Interface contacts:
Residue E204 in protein 2 contacts residue P154 in protein 1 (closest heavy-atom distance 3.2 Å).
Residue H132 in protein 2 contacts residue T16 in protein 1 (closest heavy-atom distance 3.3 Å).
Residue Q162 in protein 2 interacts with residue S196 in protein 1 (closest heavy-atom distance 3.5 Å).
Residue D221 in protein 2 is in contact with residue R215 in protein 1 (closest heavy-atom distance 2.9 Å).
Residue H203 in protein 2 interacts with residue V200 in protein 1 (closest heavy-atom distance 3.1 Å).
Residue R161 in protein 2 is in contact with residue L198 in protein 1 (closest heavy-atom distance 3.5 Å).
Residue K207 in protein 2 contacts residue E208 in protein 1 (closest heavy-atom distance 3.4 Å).
Residue E159 in protein 2 contacts residue V200 in protein 1 (closest heavy-atom distance 3.4 Å).
Residue L160 in protein 2 is in contact with residue F193 in protein 1 (closest heavy-atom distance 3.4 Å).
Residue E159 in protein 2 contacts residue S194 in protein 1 (closest heavy-atom distance 2.2 Å).
Residue Q162 in protein 2 contacts residue S195 in protein 1 (closest heavy-atom distance 2.2 Å).
Residue E253 in protein 2 is in contact with residue R250 in protein 1 (closest heavy-atom distance 3.5 Å).
Residue A217 in protein 2 is in contact with residue R215 in protein 1 (closest heavy-atom distance 3.5 Å).
Residue E159 in protein 2 is in contact with residue G192 in protein 1 (closest heavy-atom distance 3.5 Å).
Residue E260 in protein 2 is in contact with residue R33 in protein 1 (closest heavy-atom distance 3.3 Å).
Residue Q162 in protein 2 is in contact with residue S194 in protein 1 (closest heavy-atom distance 2.9 Å).
Residue L160 in protein 2 is in contact with residue S194 in protein 1 (closest heavy-atom distance 2.8 Å).
Residue E204 in protein 2 interacts with residue E202 in protein 1 (closest heavy-atom distance 2.6 Å).
Residue E204 in protein 2 is in contact with residue N153 in protein 1 (closest heavy-atom distance 3.4 Å).
Residue S264 in protein 2 interacts with residue F61 in protein 1 (closest heavy-atom distance 3.6 Å).
Residue T136 in protein 2 interacts with residue P18 in protein 1 (closest heavy-atom distance 3.3 Å).
Residue H132 in protein 2 is in contact with residue L15 in protein 1 (closest heavy-atom distance 3.4 Å).
Residue T256 in protein 2 contacts residue R33 in protein 1 (closest heavy-atom distance 3.4 Å).
Residue S264 in protein 2 interacts with residue R33 in protein 1 (closest heavy-atom distance 3.3 Å).
Residue R224 in protein 2 contacts residue D234 in protein 1 (closest heavy-atom distance 3.5 Å).
Residue L160 in protein 2 is in contact with residue G192 in protein 1 (closest heavy-atom distance 2.9 Å).
Residue I252 in protein 2 is in contact with residue I295 in protein 1 (closest heavy-atom distance 3.4 Å).
Residue L157 in protein 2 interacts with residue G190 in protein 1 (closest heavy-atom distance 3.4 Å).
Residue A230 in protein 2 is in contact with residue D234 in protein 1 (closest heavy-atom distance 3.1 Å).
Residue I252 in protein 2 interacts with residue P296 in protein 1 (closest heavy-atom distance 3.5 Å).
Residue E204 in protein 2 interacts with residue A155 in protein 1 (closest heavy-atom distance 2.9 Å).
Residue P229 in protein 2 is in contact with residue D234 in protein 1 (closest heavy-atom distance 3.7 Å).
Residue R184 in protein 2 interacts with residue S189 in protein 1 (closest heavy-atom distance 2.8 Å).
Residue R161 in protein 2 interacts with residue S194 in protein 1 (closest heavy-atom distance 3.7 Å).
Residue E204 in protein 2 contacts residue R184 in protein 1 (closest heavy-atom distance 2.3 Å).
Residue R224 in protein 2 is in contact with residue I233 in protein 1 (closest heavy-atom distance 2.7 Å).
Residue D221 in protein 2 contacts residue P18 in protein 1 (closest heavy-atom distance 3.3 Å).
Residue R224 in protein 2 interacts with residue A219 in protein 1 (closest heavy-atom distance 3.5 Å).
Residue R224 in protein 2 interacts with residue R22 in protein 1 (closest heavy-atom distance 3.2 Å).
Residue R161 in protein 2 is in contact with residue E199 in protein 1 (closest heavy-atom distance 3.5 Å).
Residue N227 in protein 2 interacts with residue R22 in protein 1 (closest heavy-atom distance 2.6 Å).
Residue R224 in protein 2 interacts with residue P18 in protein 1 (closest heavy-atom distance 3.6 Å).
Residue Q162 in protein 2 interacts with residue F193 in protein 1 (closest heavy-atom distance 3.6 Å).
Residue I158 in protein 2 interacts with residue G190 in protein 1 (closest heavy-atom distance 2.7 Å).
Residue L210 in protein 2 contacts residue E208 in protein 1 (closest heavy-atom distance 3.6 Å).
Residue H203 in protein 2 interacts with residue E202 in protein 1 (closest heavy-atom distance 3.5 Å).
Residue A156 in protein 2 contacts residue Q152 in protein 1 (closest heavy-atom distance 2.8 Å).
Residue Q162 in protein 2 contacts residue G197 in protein 1 (closest heavy-atom distance 3.4 Å).
Residue E135 in protein 2 is in contact with residue R145 in protein 1 (closest heavy-atom distance 2.8 Å).
Residue V173 in protein 2 contacts residue F193 in protein 1 (closest heavy-atom distance 3.5 Å).
Residue P261 in protein 2 contacts residue T29 in protein 1 (closest heavy-atom distance 3.6 Å).
Residue E204 in protein 2 contacts residue Q152 in protein 1 (closest heavy-atom distance 3.7 Å).
Residue I158 in protein 2 is in contact with residue V191 in protein 1 (closest heavy-atom distance 3.5 Å).
Residue I158 in protein 2 interacts with residue G192 in protein 1 (closest heavy-atom distance 2.9 Å).
Residue L292 in protein 2 is in contact with residue P296 in protein 1 (closest heavy-atom distance 3.1 Å).
Residue L211 in protein 2 contacts residue A151 in protein 1 (closest heavy-atom distance 3.5 Å).
Residue K207 in protein 2 contacts residue A151 in protein 1 (closest heavy-atom distance 3.3 Å).
Residue I125 in protein 2 contacts residue R24 in protein 1 (closest heavy-atom distance 2.8 Å).
Residue N227 in protein 2 is in contact with residue N25 in protein 1 (closest heavy-atom distance 3.3 Å).
Residue N209 in protein 2 is in contact with residue E208 in protein 1 (closest heavy-atom distance 3.3 Å).

This data describes a binding interaction between two proteins.

Sequence of protein 2:
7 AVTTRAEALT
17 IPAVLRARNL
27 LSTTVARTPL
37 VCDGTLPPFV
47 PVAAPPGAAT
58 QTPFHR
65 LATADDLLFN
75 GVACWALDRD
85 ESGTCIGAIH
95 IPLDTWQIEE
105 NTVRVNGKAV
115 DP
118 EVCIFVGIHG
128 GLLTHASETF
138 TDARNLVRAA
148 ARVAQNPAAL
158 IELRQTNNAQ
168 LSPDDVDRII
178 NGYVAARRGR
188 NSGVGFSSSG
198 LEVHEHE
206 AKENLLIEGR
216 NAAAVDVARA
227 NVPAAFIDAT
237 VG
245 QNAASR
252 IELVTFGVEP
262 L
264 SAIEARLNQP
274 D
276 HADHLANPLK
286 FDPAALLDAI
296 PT

Sequence of protein 1:
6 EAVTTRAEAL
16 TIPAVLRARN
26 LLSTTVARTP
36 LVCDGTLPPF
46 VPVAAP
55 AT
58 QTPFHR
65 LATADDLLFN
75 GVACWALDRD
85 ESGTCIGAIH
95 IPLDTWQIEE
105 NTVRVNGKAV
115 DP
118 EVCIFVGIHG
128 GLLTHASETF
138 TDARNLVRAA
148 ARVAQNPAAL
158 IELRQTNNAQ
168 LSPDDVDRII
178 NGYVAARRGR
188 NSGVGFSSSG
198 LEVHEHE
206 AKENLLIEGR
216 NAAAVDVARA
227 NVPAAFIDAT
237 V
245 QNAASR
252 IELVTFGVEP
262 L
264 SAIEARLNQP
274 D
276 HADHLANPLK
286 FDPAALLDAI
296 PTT